Interface contacts:
Residue L301 in chain B interacts with residue L413 in chain A (closest heavy-atom distance 3.3 Å).
Residue N284 in chain B contacts residue M474 in chain A (closest heavy-atom distance 3.0 Å).
Residue H287 in chain B interacts with residue S426 in chain A (closest heavy-atom distance 3.0 Å).
Residue L1376 in chain B is in contact with residue P471 in chain A (closest heavy-atom distance 3.1 Å).
Residue R315 in chain B contacts residue P405 in chain A (closest heavy-atom distance 2.5 Å).
Residue E1418 in chain B interacts with residue L178 in chain A (closest heavy-atom distance 3.0 Å).
Residue A316 in chain B contacts residue M458 in chain A (closest heavy-atom distance 3.0 Å).
Residue N1340 in chain B is in contact with residue I544 in chain A (closest heavy-atom distance 3.3 Å).
Residue L1421 in chain B interacts with residue K181 in chain A (closest heavy-atom distance 2.2 Å).
Residue E305 in chain B is in contact with residue F447 in chain A (closest heavy-atom distance 3.0 Å).
Residue T1414 in chain B is in contact with residue K270 in chain A (closest heavy-atom distance 3.0 Å).
Residue R1331 in chain B contacts residue E450 in chain A (closest heavy-atom distance 2.2 Å).
Residue Q1448 in chain B is in contact with residue T154 in chain A (closest heavy-atom distance 3.0 Å).
Residue A1377 in chain B is in contact with residue P471 in chain A (closest heavy-atom distance 2.6 Å).
Residue Q277 in chain B contacts residue F470 in chain A (closest heavy-atom distance 3.4 Å).
Residue Q1348 in chain B is in contact with residue M83 in chain A (closest heavy-atom distance 3.0 Å).
Residue L318 in chain B contacts residue D395 in chain A (closest heavy-atom distance 3.0 Å).
Residue R285 in chain B is in contact with residue E472 in chain A (closest heavy-atom distance 2.4 Å).
Residue R1408 in chain B is in contact with residue E137 in chain A (closest heavy-atom distance 2.2 Å).
Residue F1445 in chain B interacts with residue T154 in chain A (closest heavy-atom distance 3.3 Å).
Residue K309 in chain B interacts with residue I469 in chain A (closest heavy-atom distance 2.5 Å).
Residue Q289 in chain B contacts residue Q430 in chain A (closest heavy-atom distance 2.8 Å).
Residue E280 in chain B contacts residue M474 in chain A (closest heavy-atom distance 3.0 Å).
Residue P1378 in chain B is in contact with residue R444 in chain A (closest heavy-atom distance 3.3 Å).
Residue E1347 in chain B is in contact with residue F75 in chain A (closest heavy-atom distance 3.1 Å).
Residue Y270 in chain B interacts with residue H463 in chain A (closest heavy-atom distance 2.3 Å).
Residue K299 in chain B contacts residue N436 in chain A (closest heavy-atom distance 3.3 Å).
Residue L1415 in chain B contacts residue K270 in chain A (closest heavy-atom distance 3.3 Å).
Residue L1426 in chain B contacts residue Y174 in chain A (closest heavy-atom distance 3.2 Å).
Residue N317 in chain B is in contact with residue L457 in chain A (closest heavy-atom distance 3.3 Å).
Residue Y308 in chain B interacts with residue P407 in chain A (closest heavy-atom distance 3.1 Å).
Residue W1345 in chain B contacts residue E527 in chain A (closest heavy-atom distance 3.2 Å).
Residue R315 in chain B contacts residue I404 in chain A (closest heavy-atom distance 3.1 Å).
Residue K1413 in chain B interacts with residue K270 in chain A (closest heavy-atom distance 3.1 Å).
Residue N298 in chain B contacts residue Y442 in chain A (closest heavy-atom distance 3.4 Å).
Residue K1411 in chain B interacts with residue E123 in chain A (closest heavy-atom distance 3.2 Å).
Residue T1407 in chain B is in contact with residue F273 in chain A (closest heavy-atom distance 3.0 Å).
Residue I1409 in chain B interacts with residue L277 in chain A (closest heavy-atom distance 3.2 Å).
Residue L1415 in chain B contacts residue N274 in chain A (closest heavy-atom distance 3.2 Å).
Residue R1343 in chain B contacts residue E547 in chain A (closest heavy-atom distance 2.9 Å).
Residue K1411 in chain B interacts with residue S143 in chain A (closest heavy-atom distance 3.3 Å).
Residue N296 in chain B is in contact with residue Y442 in chain A (closest heavy-atom distance 3.0 Å).
Residue Y294 in chain B contacts residue E472 in chain A (closest heavy-atom distance 2.9 Å).
Residue M312 in chain B is in contact with residue L457 in chain A (closest heavy-atom distance 3.3 Å).
Residue A316 in chain B contacts residue P454 in chain A (closest heavy-atom distance 3.1 Å).
Residue Q1448 in chain B contacts residue F151 in chain A (closest heavy-atom distance 3.3 Å).
Residue N298 in chain B interacts with residue N436 in chain A (closest heavy-atom distance 3.1 Å).
Residue F1445 in chain B contacts residue L155 in chain A (closest heavy-atom distance 3.3 Å).
Residue Q1448 in chain B is in contact with residue Q150 in chain A (closest heavy-atom distance 3.3 Å).
Residue N279 in chain B contacts residue I378 in chain A (closest heavy-atom distance 3.0 Å).
Residue R315 in chain B contacts residue V400 in chain A (closest heavy-atom distance 3.1 Å).
Residue E1389 in chain B is in contact with residue K514 in chain A (closest heavy-atom distance 3.3 Å).
Residue E281 in chain B is in contact with residue F470 in chain A (closest heavy-atom distance 3.1 Å).
Residue L278 in chain B contacts residue I378 in chain A (closest heavy-atom distance 3.3 Å).
Residue E305 in chain B is in contact with residue N446 in chain A (closest heavy-atom distance 3.2 Å).
Residue K1413 in chain B is in contact with residue F273 in chain A (closest heavy-atom distance 3.2 Å).
Residue N317 in chain B is in contact with residue W459 in chain A (closest heavy-atom distance 3.0 Å).
Residue D1405 in chain B is in contact with residue E137 in chain A (closest heavy-atom distance 2.9 Å).
Residue D1385 in chain B interacts with residue K514 in chain A (closest heavy-atom distance 2.4 Å).
Residue E1337 in chain B contacts residue K535 in chain A (closest heavy-atom distance 3.3 Å).

Sequence of chain B:
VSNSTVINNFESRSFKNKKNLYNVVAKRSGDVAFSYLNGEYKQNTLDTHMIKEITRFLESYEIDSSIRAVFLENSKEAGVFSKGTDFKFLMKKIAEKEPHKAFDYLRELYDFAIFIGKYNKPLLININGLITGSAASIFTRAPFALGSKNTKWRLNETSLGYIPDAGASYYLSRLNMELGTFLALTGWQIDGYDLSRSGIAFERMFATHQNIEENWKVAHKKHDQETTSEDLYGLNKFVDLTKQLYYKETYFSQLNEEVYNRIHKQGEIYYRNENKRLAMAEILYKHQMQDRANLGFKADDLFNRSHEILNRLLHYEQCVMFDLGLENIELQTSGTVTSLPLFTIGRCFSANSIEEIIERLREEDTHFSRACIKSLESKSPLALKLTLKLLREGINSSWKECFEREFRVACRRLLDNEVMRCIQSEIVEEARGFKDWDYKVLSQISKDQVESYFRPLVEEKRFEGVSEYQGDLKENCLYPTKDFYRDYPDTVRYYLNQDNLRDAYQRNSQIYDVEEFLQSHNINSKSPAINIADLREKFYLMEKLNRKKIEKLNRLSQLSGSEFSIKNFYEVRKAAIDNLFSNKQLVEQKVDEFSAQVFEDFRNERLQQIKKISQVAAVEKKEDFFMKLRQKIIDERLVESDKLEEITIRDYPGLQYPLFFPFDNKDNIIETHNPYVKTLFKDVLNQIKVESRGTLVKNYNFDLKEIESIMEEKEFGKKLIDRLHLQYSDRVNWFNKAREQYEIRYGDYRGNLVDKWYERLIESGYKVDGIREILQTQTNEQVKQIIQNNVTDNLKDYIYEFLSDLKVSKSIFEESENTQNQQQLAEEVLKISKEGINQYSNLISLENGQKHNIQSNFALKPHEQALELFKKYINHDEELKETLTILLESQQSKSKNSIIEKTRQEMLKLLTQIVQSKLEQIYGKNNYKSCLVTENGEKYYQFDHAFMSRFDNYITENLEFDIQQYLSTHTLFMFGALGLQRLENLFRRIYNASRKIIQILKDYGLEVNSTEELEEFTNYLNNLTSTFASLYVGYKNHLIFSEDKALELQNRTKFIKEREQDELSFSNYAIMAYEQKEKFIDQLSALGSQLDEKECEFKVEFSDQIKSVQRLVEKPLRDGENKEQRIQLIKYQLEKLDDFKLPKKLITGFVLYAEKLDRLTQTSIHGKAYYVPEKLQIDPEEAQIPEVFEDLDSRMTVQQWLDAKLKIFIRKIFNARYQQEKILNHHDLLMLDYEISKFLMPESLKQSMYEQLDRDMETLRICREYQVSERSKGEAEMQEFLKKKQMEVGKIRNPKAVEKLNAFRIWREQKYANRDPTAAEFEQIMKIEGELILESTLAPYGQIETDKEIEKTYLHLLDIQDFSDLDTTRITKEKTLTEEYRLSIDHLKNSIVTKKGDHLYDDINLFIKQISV

Sequence of chain A:
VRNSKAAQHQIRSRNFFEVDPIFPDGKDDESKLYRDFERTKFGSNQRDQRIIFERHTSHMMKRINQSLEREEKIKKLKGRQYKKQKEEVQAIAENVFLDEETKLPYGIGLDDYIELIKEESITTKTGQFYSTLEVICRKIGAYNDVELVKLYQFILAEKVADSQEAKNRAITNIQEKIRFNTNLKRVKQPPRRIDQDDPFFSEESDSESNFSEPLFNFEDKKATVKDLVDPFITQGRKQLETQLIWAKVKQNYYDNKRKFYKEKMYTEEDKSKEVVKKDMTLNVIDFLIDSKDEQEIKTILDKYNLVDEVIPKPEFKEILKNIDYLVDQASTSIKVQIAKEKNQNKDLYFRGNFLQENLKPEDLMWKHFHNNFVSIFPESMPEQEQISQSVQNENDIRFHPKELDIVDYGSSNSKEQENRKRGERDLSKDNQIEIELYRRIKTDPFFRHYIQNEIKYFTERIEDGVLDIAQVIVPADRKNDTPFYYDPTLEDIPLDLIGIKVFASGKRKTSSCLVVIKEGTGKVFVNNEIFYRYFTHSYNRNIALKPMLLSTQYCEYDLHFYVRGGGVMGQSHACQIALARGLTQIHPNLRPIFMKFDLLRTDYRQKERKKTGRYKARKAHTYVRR

This data describes a binding interaction between two proteins.